Sequence of chain B:
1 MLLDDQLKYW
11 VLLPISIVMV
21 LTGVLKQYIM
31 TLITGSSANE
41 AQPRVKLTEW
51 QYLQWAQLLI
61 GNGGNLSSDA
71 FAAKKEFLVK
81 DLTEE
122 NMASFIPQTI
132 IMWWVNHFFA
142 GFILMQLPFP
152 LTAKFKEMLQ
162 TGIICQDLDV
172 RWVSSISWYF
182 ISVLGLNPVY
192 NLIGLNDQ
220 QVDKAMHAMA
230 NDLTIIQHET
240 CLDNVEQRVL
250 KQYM

The following describes two proteins that form a bound complex.

Sequence of chain A:
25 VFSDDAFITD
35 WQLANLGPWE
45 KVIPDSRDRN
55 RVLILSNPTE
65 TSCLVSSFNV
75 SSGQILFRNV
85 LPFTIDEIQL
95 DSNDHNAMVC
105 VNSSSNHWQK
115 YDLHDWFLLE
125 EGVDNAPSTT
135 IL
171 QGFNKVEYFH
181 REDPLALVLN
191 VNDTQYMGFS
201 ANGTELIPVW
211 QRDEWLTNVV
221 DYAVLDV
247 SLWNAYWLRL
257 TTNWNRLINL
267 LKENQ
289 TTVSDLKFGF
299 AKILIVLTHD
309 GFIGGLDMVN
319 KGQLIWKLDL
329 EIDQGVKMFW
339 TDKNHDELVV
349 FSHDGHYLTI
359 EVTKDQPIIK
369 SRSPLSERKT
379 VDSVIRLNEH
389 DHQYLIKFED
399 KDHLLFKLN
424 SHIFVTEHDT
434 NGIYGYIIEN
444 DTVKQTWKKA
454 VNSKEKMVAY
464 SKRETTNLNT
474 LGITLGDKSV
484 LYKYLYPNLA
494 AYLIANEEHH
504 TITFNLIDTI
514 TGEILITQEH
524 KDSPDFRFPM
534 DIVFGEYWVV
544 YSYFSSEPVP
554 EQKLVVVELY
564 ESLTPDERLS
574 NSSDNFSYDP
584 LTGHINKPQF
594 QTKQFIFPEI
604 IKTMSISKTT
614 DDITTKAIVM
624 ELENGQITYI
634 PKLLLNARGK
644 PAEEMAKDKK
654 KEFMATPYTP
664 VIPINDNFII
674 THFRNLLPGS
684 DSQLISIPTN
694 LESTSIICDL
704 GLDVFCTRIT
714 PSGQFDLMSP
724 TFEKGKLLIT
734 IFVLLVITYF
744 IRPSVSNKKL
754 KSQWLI

Interface contacts:
Residue M721 in chain A is in contact with residue Q6 in chain B (closest heavy-atom distance 3.0 Å).
Residue I740 in chain A interacts with residue L25 in chain B (closest heavy-atom distance 3.7 Å).
Residue F718 in chain A is in contact with residue G142 in chain B (closest heavy-atom distance 3.7 Å).
Residue I744 in chain A contacts residue L32 in chain B (closest heavy-atom distance 3.8 Å).
Residue R745 in chain A interacts with residue Y28 in chain B (closest heavy-atom distance 3.7 Å).
Residue D719 in chain A contacts residue L2 in chain B (closest heavy-atom distance 3.0 Å).
Residue I744 in chain A interacts with residue I29 in chain B (closest heavy-atom distance 3.8 Å).
Residue L730 in chain A is in contact with residue P14 in chain B (closest heavy-atom distance 3.5 Å).
Residue L737 in chain A interacts with residue L25 in chain B (closest heavy-atom distance 3.8 Å).
Residue I616 in chain A interacts with residue D168 in chain B (closest heavy-atom distance 3.3 Å).
Residue S747 in chain A is in contact with residue L32 in chain B (closest heavy-atom distance 3.6 Å).
Residue V748 in chain A contacts residue L32 in chain B (closest heavy-atom distance 3.8 Å).
Residue T741 in chain A contacts residue L25 in chain B (closest heavy-atom distance 3.7 Å).
Residue L738 in chain A is in contact with residue L21 in chain B (closest heavy-atom distance 3.8 Å).
Residue G479 in chain A is in contact with residue K155 in chain B (closest heavy-atom distance 3.5 Å).
Residue M721 in chain A is in contact with residue D4 in chain B (closest heavy-atom distance 3.4 Å).
Residue N693 in chain A interacts with residue L2 in chain B (closest heavy-atom distance 3.6 Å).
Residue E726 in chain A is in contact with residue F139 in chain B (closest heavy-atom distance 3.6 Å).
Residue L636 in chain A is in contact with residue I165 in chain B (closest heavy-atom distance 2.9 Å).
Residue M721 in chain A is in contact with residue L7 in chain B (closest heavy-atom distance 3.6 Å).
Residue D719 in chain A contacts residue D4 in chain B (closest heavy-atom distance 3.1 Å).
Residue F725 in chain A contacts residue F139 in chain B (closest heavy-atom distance 3.3 Å).
Residue D719 in chain A is in contact with residue L3 in chain B (closest heavy-atom distance 3.3 Å).
Residue L737 in chain A is in contact with residue L21 in chain B (closest heavy-atom distance 3.8 Å).
Residue K751 in chain A interacts with residue L32 in chain B (closest heavy-atom distance 3.7 Å).
Residue L730 in chain A interacts with residue F139 in chain B (closest heavy-atom distance 3.8 Å).
Residue T617 in chain A interacts with residue C166 in chain B (closest heavy-atom distance 3.2 Å).
Residue L730 in chain A is in contact with residue F140 in chain B (closest heavy-atom distance 3.4 Å).
Residue K727 in chain A is in contact with residue W10 in chain B (closest heavy-atom distance 3.6 Å).
Residue E655 in chain A contacts residue Q167 in chain B (closest heavy-atom distance 2.3 Å).
Residue I734 in chain A is in contact with residue V18 in chain B (closest heavy-atom distance 3.8 Å).
Residue N472 in chain A interacts with residue D168 in chain B (closest heavy-atom distance 3.2 Å).
Residue F718 in chain A is in contact with residue F143 in chain B (closest heavy-atom distance 3.3 Å).
Residue M721 in chain A interacts with residue W10 in chain B (closest heavy-atom distance 3.5 Å).
Residue L636 in chain A is in contact with residue Q167 in chain B (closest heavy-atom distance 3.5 Å).
Residue F718 in chain A is in contact with residue I144 in chain B (closest heavy-atom distance 3.0 Å).
Residue I744 in chain A contacts residue Y28 in chain B (closest heavy-atom distance 3.6 Å).
Residue I734 in chain A interacts with residue P14 in chain B (closest heavy-atom distance 3.8 Å).
Residue K729 in chain A interacts with residue F139 in chain B (closest heavy-atom distance 3.6 Å).
Residue T741 in chain A is in contact with residue V24 in chain B (closest heavy-atom distance 3.8 Å).
Residue D719 in chain A contacts residue M1 in chain B (closest heavy-atom distance 3.3 Å).
Residue D615 in chain A contacts residue D168 in chain B (closest heavy-atom distance 3.8 Å).
Residue V748 in chain A contacts residue Y28 in chain B (closest heavy-atom distance 3.7 Å).
Residue K751 in chain A interacts with residue T31 in chain B (closest heavy-atom distance 3.3 Å).
Residue Q717 in chain A is in contact with residue G142 in chain B (closest heavy-atom distance 3.7 Å).
Residue V748 in chain A is in contact with residue T31 in chain B (closest heavy-atom distance 3.4 Å).
Residue F725 in chain A is in contact with residue F140 in chain B (closest heavy-atom distance 3.7 Å).
Residue I616 in chain A interacts with residue L169 in chain B (closest heavy-atom distance 3.8 Å).
Residue L720 in chain A contacts residue D4 in chain B (closest heavy-atom distance 3.4 Å).
Residue L737 in chain A interacts with residue V18 in chain B (closest heavy-atom distance 3.8 Å).
Residue K751 in chain A interacts with residue G35 in chain B (closest heavy-atom distance 3.5 Å).
Residue I616 in chain A interacts with residue C166 in chain B (closest heavy-atom distance 2.8 Å).
Residue I759 in chain A is in contact with residue S37 in chain B (closest heavy-atom distance 3.6 Å).
Residue T473 in chain A is in contact with residue D168 in chain B (closest heavy-atom distance 2.9 Å).
Residue K486 in chain A interacts with residue D168 in chain B (closest heavy-atom distance 3.6 Å).
Residue L730 in chain A interacts with residue W10 in chain B (closest heavy-atom distance 3.4 Å).
Residue F718 in chain A is in contact with residue I164 in chain B (closest heavy-atom distance 3.8 Å).
Residue K295 in chain A is in contact with residue L2 in chain B (closest heavy-atom distance 3.5 Å).
Residue L694 in chain A is in contact with residue L2 in chain B (closest heavy-atom distance 3.5 Å).
Residue F656 in chain A interacts with residue E158 in chain B (closest heavy-atom distance 3.5 Å).